This data describes a binding interaction between two proteins.

Residue-level contacts at the interface:
Residue F266 in chain B is in contact with residue F90 in chain A (closest heavy-atom distance 3.7 Å).
Residue I274 in chain B contacts residue I86 in chain A (closest heavy-atom distance 4.2 Å).
Residue T278 in chain B is in contact with residue L84 in chain A (closest heavy-atom distance 4.2 Å).
Residue A270 in chain B interacts with residue I86 in chain A (closest heavy-atom distance 3.8 Å).
Residue I267 in chain B contacts residue F90 in chain A (closest heavy-atom distance 3.6 Å).
Residue R457 in chain B contacts residue L111 in chain A (closest heavy-atom distance 4.4 Å).
Residue I267 in chain B interacts with residue I86 in chain A (closest heavy-atom distance 3.7 Å).
Residue Q275 in chain B interacts with residue L84 in chain A (closest heavy-atom distance 2.9 Å).
Residue T278 in chain B contacts residue D114 in chain A (closest heavy-atom distance 4.0 Å).
Residue E263 in chain B is in contact with residue F90 in chain A (closest heavy-atom distance 4.0 Å).
Residue I274 in chain B contacts residue I35 in chain A (closest heavy-atom distance 4.9 Å).
Residue E263 in chain B contacts residue G89 in chain A (closest heavy-atom distance 4.8 Å).
Residue I458 in chain B is in contact with residue R108 in chain A (closest heavy-atom distance 3.6 Å).
Residue T278 in chain B contacts residue I112 in chain A (closest heavy-atom distance 3.8 Å).
Residue N277 in chain B is in contact with residue D114 in chain A (closest heavy-atom distance 3.9 Å).
Residue N280 in chain B is in contact with residue L84 in chain A (closest heavy-atom distance 3.4 Å).
Residue N271 in chain B contacts residue I86 in chain A (closest heavy-atom distance 2.8 Å).
Residue L264 in chain B contacts residue D88 in chain A (closest heavy-atom distance 4.5 Å).
Residue N280 in chain B interacts with residue I112 in chain A (closest heavy-atom distance 4.0 Å).
Residue K461 in chain B is in contact with residue L111 in chain A (closest heavy-atom distance 3.4 Å).
Residue N271 in chain B interacts with residue S85 in chain A (closest heavy-atom distance 3.6 Å).
Residue T278 in chain B interacts with residue T113 in chain A (closest heavy-atom distance 4.5 Å).
Residue I274 in chain B is in contact with residue N36 in chain A (closest heavy-atom distance 4.1 Å).
Residue I458 in chain B is in contact with residue I112 in chain A (closest heavy-atom distance 4.1 Å).
Residue R457 in chain B contacts residue D114 in chain A (closest heavy-atom distance 4.5 Å).
Residue E263 in chain B interacts with residue D88 in chain A (closest heavy-atom distance 4.6 Å).
Residue I458 in chain B contacts residue L111 in chain A (closest heavy-atom distance 3.9 Å).
Residue I267 in chain B is in contact with residue D88 in chain A (closest heavy-atom distance 3.5 Å).
Residue I267 in chain B contacts residue G89 in chain A (closest heavy-atom distance 4.6 Å).
Residue I274 in chain B interacts with residue L84 in chain A (closest heavy-atom distance 3.9 Å).
Residue I267 in chain B is in contact with residue N87 in chain A (closest heavy-atom distance 3.3 Å).

Sequence of chain B:
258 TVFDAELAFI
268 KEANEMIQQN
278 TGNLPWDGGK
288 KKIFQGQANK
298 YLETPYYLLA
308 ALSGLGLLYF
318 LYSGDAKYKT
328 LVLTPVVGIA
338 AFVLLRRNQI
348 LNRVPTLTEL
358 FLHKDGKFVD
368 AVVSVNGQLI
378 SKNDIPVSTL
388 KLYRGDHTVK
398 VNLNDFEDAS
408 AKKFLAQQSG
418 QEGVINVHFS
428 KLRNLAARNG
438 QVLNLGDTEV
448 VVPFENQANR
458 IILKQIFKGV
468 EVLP

Sequence of chain A:
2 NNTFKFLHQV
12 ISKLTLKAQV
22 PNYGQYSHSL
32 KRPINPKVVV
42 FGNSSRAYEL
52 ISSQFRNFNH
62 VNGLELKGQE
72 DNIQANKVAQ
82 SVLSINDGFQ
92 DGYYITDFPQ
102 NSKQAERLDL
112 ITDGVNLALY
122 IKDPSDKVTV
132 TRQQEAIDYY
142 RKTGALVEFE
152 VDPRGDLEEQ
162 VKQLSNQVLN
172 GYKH